Interface contacts:
Residue E33 in protein 2 contacts residue N3 in protein 1 (closest heavy-atom distance 2.7 Å).
Residue F36 in protein 2 interacts with residue V9 in protein 1 (closest heavy-atom distance 4.7 Å).
Residue S31 in protein 2 is in contact with residue N3 in protein 1 (closest heavy-atom distance 4.9 Å).
Residue K39 in protein 2 interacts with residue I10 in protein 1 (closest heavy-atom distance 4.2 Å).
Residue Y51 in protein 2 is in contact with residue I8 in protein 1 (closest heavy-atom distance 4.4 Å).
Residue K46 in protein 2 contacts residue I10 in protein 1 (closest heavy-atom distance 3.8 Å).
Residue F36 in protein 2 is in contact with residue D6 in protein 1 (closest heavy-atom distance 4.7 Å).
Residue K37 in protein 2 contacts residue I10 in protein 1 (closest heavy-atom distance 3.3 Å).
Residue I34 in protein 2 interacts with residue N4 in protein 1 (closest heavy-atom distance 4.8 Å).
Residue I34 in protein 2 is in contact with residue D6 in protein 1 (closest heavy-atom distance 3.7 Å).
Residue S32 in protein 2 contacts residue N4 in protein 1 (closest heavy-atom distance 4.3 Å).
Residue L47 in protein 2 interacts with residue I10 in protein 1 (closest heavy-atom distance 3.5 Å).
Residue H35 in protein 2 contacts residue R5 in protein 1 (closest heavy-atom distance 3.6 Å).
Residue H35 in protein 2 interacts with residue I8 in protein 1 (closest heavy-atom distance 3.1 Å).
Residue S31 in protein 2 is in contact with residue N4 in protein 1 (closest heavy-atom distance 5.0 Å).
Residue E33 in protein 2 is in contact with residue R5 in protein 1 (closest heavy-atom distance 3.3 Å).
Residue R54 in protein 2 is in contact with residue D6 in protein 1 (closest heavy-atom distance 2.7 Å).
Residue R54 in protein 2 interacts with residue P7 in protein 1 (closest heavy-atom distance 3.1 Å).
Residue E33 in protein 2 is in contact with residue D6 in protein 1 (closest heavy-atom distance 3.4 Å).
Residue H35 in protein 2 is in contact with residue D6 in protein 1 (closest heavy-atom distance 2.6 Å).
Residue K37 in protein 2 is in contact with residue V9 in protein 1 (closest heavy-atom distance 4.2 Å).
Residue I34 in protein 2 interacts with residue I8 in protein 1 (closest heavy-atom distance 3.6 Å).
Residue R54 in protein 2 interacts with residue I8 in protein 1 (closest heavy-atom distance 3.5 Å).
Residue T42 in protein 2 contacts residue I10 in protein 1 (closest heavy-atom distance 4.7 Å).
Residue Y21 in protein 2 interacts with residue V9 in protein 1 (closest heavy-atom distance 4.4 Å).
Residue Y21 in protein 2 contacts residue I10 in protein 1 (closest heavy-atom distance 2.8 Å).
Residue K39 in protein 2 contacts residue D12 in protein 1 (closest heavy-atom distance 2.7 Å).
Residue H35 in protein 2 contacts residue P7 in protein 1 (closest heavy-atom distance 3.4 Å).
Residue F36 in protein 2 interacts with residue I10 in protein 1 (closest heavy-atom distance 3.8 Å).
Residue T41 in protein 2 interacts with residue D12 in protein 1 (closest heavy-atom distance 3.3 Å).
Residue E33 in protein 2 interacts with residue N4 in protein 1 (closest heavy-atom distance 2.9 Å).
Residue F36 in protein 2 interacts with residue I8 in protein 1 (closest heavy-atom distance 3.6 Å).
Residue T42 in protein 2 interacts with residue D12 in protein 1 (closest heavy-atom distance 2.6 Å).
Residue V38 in protein 2 contacts residue I10 in protein 1 (closest heavy-atom distance 3.8 Å).
Residue S50 in protein 2 contacts residue I10 in protein 1 (closest heavy-atom distance 3.4 Å).
Residue K37 in protein 2 is in contact with residue I8 in protein 1 (closest heavy-atom distance 2.9 Å).

These two protein chains interact to form a complex.

Sequence of protein 2:
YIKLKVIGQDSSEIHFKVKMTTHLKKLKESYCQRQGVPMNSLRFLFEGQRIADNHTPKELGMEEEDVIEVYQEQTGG

Sequence of protein 1:
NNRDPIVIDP